Sequence of the first protein:
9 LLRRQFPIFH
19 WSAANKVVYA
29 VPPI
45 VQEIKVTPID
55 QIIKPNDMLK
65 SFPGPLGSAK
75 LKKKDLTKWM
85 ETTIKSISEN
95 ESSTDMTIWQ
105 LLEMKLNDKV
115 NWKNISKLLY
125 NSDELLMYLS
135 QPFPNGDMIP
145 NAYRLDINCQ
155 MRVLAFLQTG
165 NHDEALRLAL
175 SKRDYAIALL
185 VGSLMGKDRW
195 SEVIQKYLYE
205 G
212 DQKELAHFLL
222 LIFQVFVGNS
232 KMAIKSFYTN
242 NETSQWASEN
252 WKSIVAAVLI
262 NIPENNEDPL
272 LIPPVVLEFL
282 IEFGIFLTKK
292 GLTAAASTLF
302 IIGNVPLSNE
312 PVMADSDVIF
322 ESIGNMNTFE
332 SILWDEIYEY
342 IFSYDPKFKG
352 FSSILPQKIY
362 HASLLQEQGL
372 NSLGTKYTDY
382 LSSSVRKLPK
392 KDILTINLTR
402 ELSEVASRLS

Sequence of the second protein:
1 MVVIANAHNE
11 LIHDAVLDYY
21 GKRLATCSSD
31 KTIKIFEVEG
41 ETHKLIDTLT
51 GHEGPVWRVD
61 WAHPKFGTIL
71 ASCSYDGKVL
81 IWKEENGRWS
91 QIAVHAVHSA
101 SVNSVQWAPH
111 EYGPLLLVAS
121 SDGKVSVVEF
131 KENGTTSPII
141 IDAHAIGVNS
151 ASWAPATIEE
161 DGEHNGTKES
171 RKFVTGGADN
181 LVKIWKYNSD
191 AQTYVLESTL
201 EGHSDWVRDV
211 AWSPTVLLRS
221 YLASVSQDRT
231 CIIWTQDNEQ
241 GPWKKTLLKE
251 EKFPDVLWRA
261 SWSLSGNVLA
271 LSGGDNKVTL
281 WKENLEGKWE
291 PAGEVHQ

This data describes a binding interaction between two proteins.

Interface contacts:
Residue Q13 in the first protein contacts residue L11 in the second protein (closest heavy-atom distance 3.5 Å).
Residue I48 in the first protein contacts residue T26 in the second protein (closest heavy-atom distance 3.4 Å).
Residue P15 in the first protein is in contact with residue G273 in the second protein (closest heavy-atom distance 3.1 Å).
Residue N328 in the first protein interacts with residue L217 in the second protein (closest heavy-atom distance 3.5 Å).
Residue R11 in the first protein contacts residue L11 in the second protein (closest heavy-atom distance 3.5 Å).
Residue E322 in the first protein interacts with residue R219 in the second protein (closest heavy-atom distance 3.4 Å).
Residue S364 in the first protein is in contact with residue S265 in the second protein (closest heavy-atom distance 2.9 Å).
Residue N326 in the first protein contacts residue N284 in the second protein (closest heavy-atom distance 3.4 Å).
Residue I394 in the first protein is in contact with residue E160 in the second protein (closest heavy-atom distance 3.0 Å).
Residue F14 in the first protein interacts with residue W258 in the second protein (closest heavy-atom distance 3.3 Å).
Residue W19 in the first protein is in contact with residue S261 in the second protein (closest heavy-atom distance 3.3 Å).
Residue V29 in the first protein contacts residue H296 in the second protein (closest heavy-atom distance 3.5 Å).
Residue K49 in the first protein interacts with residue V2 in the second protein (closest heavy-atom distance 3.3 Å).
Residue W19 in the first protein contacts residue S263 in the second protein (closest heavy-atom distance 3.4 Å).
Residue K24 in the first protein is in contact with residue G21 in the second protein (closest heavy-atom distance 2.6 Å).
Residue Q13 in the first protein is in contact with residue I12 in the second protein (closest heavy-atom distance 2.7 Å).
Residue R12 in the first protein interacts with residue D255 in the second protein (closest heavy-atom distance 2.6 Å).
Residue Y27 in the first protein contacts residue V295 in the second protein (closest heavy-atom distance 3.4 Å).
Residue P30 in the first protein interacts with residue N276 in the second protein (closest heavy-atom distance 3.6 Å).
Residue S20 in the first protein contacts residue D18 in the second protein (closest heavy-atom distance 3.2 Å).
Residue A295 in the first protein contacts residue E286 in the second protein (closest heavy-atom distance 3.4 Å).
Residue A21 in the first protein interacts with residue Y19 in the second protein (closest heavy-atom distance 3.5 Å).
Residue N326 in the first protein is in contact with residue L285 in the second protein (closest heavy-atom distance 2.9 Å).
Residue F14 in the first protein interacts with residue G274 in the second protein (closest heavy-atom distance 3.5 Å).
Residue R401 in the first protein interacts with residue A156 in the second protein (closest heavy-atom distance 3.0 Å).
Residue H18 in the first protein interacts with residue D14 in the second protein (closest heavy-atom distance 2.9 Å).
Residue N326 in the first protein contacts residue G287 in the second protein (closest heavy-atom distance 3.6 Å).
Residue R12 in the first protein interacts with residue G274 in the second protein (closest heavy-atom distance 2.6 Å).
Residue A22 in the first protein interacts with residue Y20 in the second protein (closest heavy-atom distance 3.4 Å).
Residue I48 in the first protein is in contact with residue I4 in the second protein (closest heavy-atom distance 2.8 Å).
Residue N398 in the first protein interacts with residue I158 in the second protein (closest heavy-atom distance 3.0 Å).
Residue K49 in the first protein is in contact with residue Q297 in the second protein (closest heavy-atom distance 2.7 Å).
Residue T329 in the first protein is in contact with residue L285 in the second protein (closest heavy-atom distance 3.2 Å).
Residue V26 in the first protein is in contact with residue L17 in the second protein (closest heavy-atom distance 3.2 Å).
Residue T329 in the first protein contacts residue N284 in the second protein (closest heavy-atom distance 3.5 Å).
Residue A22 in the first protein contacts residue Y19 in the second protein (closest heavy-atom distance 3.4 Å).
Residue Y361 in the first protein contacts residue N267 in the second protein (closest heavy-atom distance 3.2 Å).
Residue I56 in the first protein is in contact with residue L280 in the second protein (closest heavy-atom distance 3.5 Å).
Residue T294 in the first protein is in contact with residue E286 in the second protein (closest heavy-atom distance 3.1 Å).
Residue I394 in the first protein contacts residue E159 in the second protein (closest heavy-atom distance 3.5 Å).
Residue H18 in the first protein is in contact with residue R259 in the second protein (closest heavy-atom distance 3.4 Å).
Residue H18 in the first protein is in contact with residue V16 in the second protein (closest heavy-atom distance 3.5 Å).
Residue E402 in the first protein contacts residue V216 in the second protein (closest heavy-atom distance 3.3 Å).
Residue G292 in the first protein contacts residue E286 in the second protein (closest heavy-atom distance 3.3 Å).
Residue V29 in the first protein is in contact with residue N276 in the second protein (closest heavy-atom distance 3.3 Å).
Residue N326 in the first protein contacts residue E283 in the second protein (closest heavy-atom distance 3.0 Å).
Residue Y27 in the first protein interacts with residue Q297 in the second protein (closest heavy-atom distance 2.9 Å).
Residue H18 in the first protein is in contact with residue A15 in the second protein (closest heavy-atom distance 3.1 Å).
Residue Q13 in the first protein interacts with residue N276 in the second protein (closest heavy-atom distance 3.5 Å).
Residue A21 in the first protein is in contact with residue L264 in the second protein (closest heavy-atom distance 3.5 Å).
Residue E368 in the first protein contacts residue L264 in the second protein (closest heavy-atom distance 3.4 Å).
Residue N328 in the first protein interacts with residue E283 in the second protein (closest heavy-atom distance 2.9 Å).
Residue W19 in the first protein contacts residue W262 in the second protein (closest heavy-atom distance 3.2 Å).
Residue E405 in the first protein is in contact with residue H110 in the second protein (closest heavy-atom distance 3.0 Å).
Residue I394 in the first protein contacts residue I158 in the second protein (closest heavy-atom distance 3.5 Å).
Residue Y361 in the first protein interacts with residue S265 in the second protein (closest heavy-atom distance 3.5 Å).
Residue P357 in the first protein interacts with residue V216 in the second protein (closest heavy-atom distance 3.4 Å).
Residue V50 in the first protein contacts residue V2 in the second protein (closest heavy-atom distance 3.0 Å).
Residue E368 in the first protein is in contact with residue S265 in the second protein (closest heavy-atom distance 2.9 Å).
Residue R409 in the first protein is in contact with residue Y19 in the second protein (closest heavy-atom distance 3.0 Å).